Sequence of the second protein:
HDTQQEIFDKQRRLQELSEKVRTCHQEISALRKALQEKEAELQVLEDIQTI

These two protein chains interact to form a complex.

Sequence of the first protein:
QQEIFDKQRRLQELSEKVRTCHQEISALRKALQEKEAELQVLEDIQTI

Residue-level contacts at the interface:
Residue L34 in the second protein interacts with residue A31 in the first protein (closest heavy-atom distance 4.1 Å).
Residue K41 in the second protein contacts residue I25 in the first protein (closest heavy-atom distance 3.6 Å).
Residue I31 in the second protein is in contact with residue E36 in the first protein (closest heavy-atom distance 4.1 Å).
Residue I31 in the second protein interacts with residue K35 in the first protein (closest heavy-atom distance 4.0 Å).
Residue I55 in the second protein contacts residue R10 in the first protein (closest heavy-atom distance 3.4 Å).
Residue L20 in the second protein contacts residue V42 in the first protein (closest heavy-atom distance 3.2 Å).
Residue K41 in the second protein contacts residue C21 in the first protein (closest heavy-atom distance 3.7 Å).
Residue L34 in the second protein contacts residue K35 in the first protein (closest heavy-atom distance 3.9 Å).
Residue L38 in the second protein contacts residue I25 in the first protein (closest heavy-atom distance 3.5 Å).
Residue L20 in the second protein interacts with residue L43 in the first protein (closest heavy-atom distance 4.1 Å).
Residue L49 in the second protein interacts with residue V18 in the first protein (closest heavy-atom distance 4.4 Å).
Residue E30 in the second protein is in contact with residue K35 in the first protein (closest heavy-atom distance 2.8 Å).
Residue I52 in the second protein interacts with residue L11 in the first protein (closest heavy-atom distance 3.6 Å).
Residue R35 in the second protein is in contact with residue L32 in the first protein (closest heavy-atom distance 4.7 Å).
Residue I55 in the second protein interacts with residue K7 in the first protein (closest heavy-atom distance 4.5 Å).
Residue C27 in the second protein contacts residue K35 in the first protein (closest heavy-atom distance 4.5 Å).
Residue L34 in the second protein interacts with residue L32 in the first protein (closest heavy-atom distance 3.9 Å).
Residue D51 in the second protein contacts residue L14 in the first protein (closest heavy-atom distance 4.3 Å).
Residue V48 in the second protein interacts with residue K17 in the first protein (closest heavy-atom distance 4.1 Å).
Residue E42 in the second protein contacts residue I25 in the first protein (closest heavy-atom distance 3.3 Å).
Residue I52 in the second protein contacts residue L14 in the first protein (closest heavy-atom distance 3.5 Å).
Residue V48 in the second protein interacts with residue V18 in the first protein (closest heavy-atom distance 3.5 Å).
Residue D12 in the second protein contacts residue I49 in the first protein (closest heavy-atom distance 4.8 Å).
Residue C27 in the second protein interacts with residue E38 in the first protein (closest heavy-atom distance 4.6 Å).
Residue I31 in the second protein interacts with residue L32 in the first protein (closest heavy-atom distance 3.8 Å).
Residue L38 in the second protein contacts residue R29 in the first protein (closest heavy-atom distance 3.9 Å).
Residue V24 in the second protein is in contact with residue V42 in the first protein (closest heavy-atom distance 4.4 Å).
Residue R16 in the second protein contacts residue I49 in the first protein (closest heavy-atom distance 3.5 Å).
Residue V48 in the second protein contacts residue L14 in the first protein (closest heavy-atom distance 3.6 Å).
Residue K41 in the second protein is in contact with residue E24 in the first protein (closest heavy-atom distance 3.2 Å).
Residue I52 in the second protein interacts with residue V18 in the first protein (closest heavy-atom distance 3.9 Å).
Residue I55 in the second protein is in contact with residue L11 in the first protein (closest heavy-atom distance 3.6 Å).
Residue C27 in the second protein contacts residue V42 in the first protein (closest heavy-atom distance 4.9 Å).
Residue A37 in the second protein contacts residue L28 in the first protein (closest heavy-atom distance 4.4 Å).
Residue I52 in the second protein is in contact with residue S15 in the first protein (closest heavy-atom distance 4.2 Å).
Residue E44 in the second protein contacts residue C21 in the first protein (closest heavy-atom distance 4.2 Å).
Residue L34 in the second protein interacts with residue L28 in the first protein (closest heavy-atom distance 3.8 Å).
Residue L38 in the second protein contacts residue L32 in the first protein (closest heavy-atom distance 3.8 Å).
Residue V24 in the second protein contacts residue L43 in the first protein (closest heavy-atom distance 4.1 Å).
Residue L38 in the second protein interacts with residue L28 in the first protein (closest heavy-atom distance 3.8 Å).
Residue K23 in the second protein interacts with residue V42 in the first protein (closest heavy-atom distance 4.0 Å).
Residue I55 in the second protein is in contact with residue L14 in the first protein (closest heavy-atom distance 4.1 Å).
Residue L20 in the second protein is in contact with residue I46 in the first protein (closest heavy-atom distance 3.3 Å).
Residue K41 in the second protein is in contact with residue L28 in the first protein (closest heavy-atom distance 4.8 Å).
Residue E42 in the second protein contacts residue R29 in the first protein (closest heavy-atom distance 3.0 Å).